Sequence of chain B:
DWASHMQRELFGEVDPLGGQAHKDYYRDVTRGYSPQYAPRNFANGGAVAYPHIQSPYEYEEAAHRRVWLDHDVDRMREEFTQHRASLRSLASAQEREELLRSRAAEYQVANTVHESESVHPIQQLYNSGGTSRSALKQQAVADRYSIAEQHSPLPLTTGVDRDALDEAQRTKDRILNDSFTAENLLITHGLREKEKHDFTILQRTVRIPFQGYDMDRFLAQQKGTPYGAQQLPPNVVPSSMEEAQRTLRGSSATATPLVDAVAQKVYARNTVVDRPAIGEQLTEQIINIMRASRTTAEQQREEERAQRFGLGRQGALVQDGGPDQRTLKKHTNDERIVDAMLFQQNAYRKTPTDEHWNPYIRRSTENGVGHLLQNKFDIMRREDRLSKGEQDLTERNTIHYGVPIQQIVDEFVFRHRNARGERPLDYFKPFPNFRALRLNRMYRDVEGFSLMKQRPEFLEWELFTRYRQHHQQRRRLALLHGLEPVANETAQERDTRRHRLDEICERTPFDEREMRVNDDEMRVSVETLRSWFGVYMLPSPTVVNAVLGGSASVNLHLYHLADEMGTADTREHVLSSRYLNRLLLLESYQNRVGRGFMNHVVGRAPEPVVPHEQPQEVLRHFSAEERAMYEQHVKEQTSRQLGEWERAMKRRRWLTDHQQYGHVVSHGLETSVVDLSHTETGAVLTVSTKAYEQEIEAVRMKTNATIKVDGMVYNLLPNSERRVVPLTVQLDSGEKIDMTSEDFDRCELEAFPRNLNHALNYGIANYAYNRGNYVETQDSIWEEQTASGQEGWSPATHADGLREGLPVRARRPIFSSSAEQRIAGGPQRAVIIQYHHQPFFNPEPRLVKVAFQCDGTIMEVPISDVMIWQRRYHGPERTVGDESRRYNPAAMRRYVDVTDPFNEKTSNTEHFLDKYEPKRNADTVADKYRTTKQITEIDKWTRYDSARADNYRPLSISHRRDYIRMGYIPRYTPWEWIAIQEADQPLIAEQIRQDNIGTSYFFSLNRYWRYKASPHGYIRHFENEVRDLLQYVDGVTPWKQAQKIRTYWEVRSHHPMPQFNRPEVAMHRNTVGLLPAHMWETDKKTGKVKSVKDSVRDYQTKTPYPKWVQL

Sequence of chain A:
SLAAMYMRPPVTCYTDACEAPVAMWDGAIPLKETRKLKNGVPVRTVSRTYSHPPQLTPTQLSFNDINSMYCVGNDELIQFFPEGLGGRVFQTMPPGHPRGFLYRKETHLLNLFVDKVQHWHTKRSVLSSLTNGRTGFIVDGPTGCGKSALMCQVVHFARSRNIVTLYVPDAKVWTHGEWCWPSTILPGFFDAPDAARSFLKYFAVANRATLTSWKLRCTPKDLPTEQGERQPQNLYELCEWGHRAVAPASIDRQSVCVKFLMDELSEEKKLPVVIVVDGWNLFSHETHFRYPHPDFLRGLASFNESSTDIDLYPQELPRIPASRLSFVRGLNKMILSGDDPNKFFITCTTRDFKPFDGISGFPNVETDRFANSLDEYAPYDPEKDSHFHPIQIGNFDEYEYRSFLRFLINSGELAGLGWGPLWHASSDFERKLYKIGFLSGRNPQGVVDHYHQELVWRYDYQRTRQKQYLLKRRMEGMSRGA

The following describes two proteins that form a bound complex.

Contacts between the two chains:
Residue V1135 in chain B contacts residue Y321 in chain A (closest heavy-atom distance 4.3 Å).
Residue V1135 in chain B is in contact with residue L320 in chain A (closest heavy-atom distance 3.7 Å).
Residue R1139 in chain B interacts with residue N312 in chain A (closest heavy-atom distance 2.9 Å).
Residue R1139 in chain B is in contact with residue D319 in chain A (closest heavy-atom distance 3.2 Å).
Residue H1138 in chain B interacts with residue D319 in chain A (closest heavy-atom distance 3.3 Å).
Residue A1136 in chain B is in contact with residue L320 in chain A (closest heavy-atom distance 4.0 Å).
Residue H1138 in chain B interacts with residue F311 in chain A (closest heavy-atom distance 4.1 Å).
Residue R1139 in chain B contacts residue T316 in chain A (closest heavy-atom distance 2.8 Å).
Residue R1139 in chain B contacts residue D317 in chain A (closest heavy-atom distance 4.8 Å).
Residue H1138 in chain B interacts with residue L320 in chain A (closest heavy-atom distance 4.5 Å).
Residue V1135 in chain B contacts residue D319 in chain A (closest heavy-atom distance 4.7 Å).
Residue R1139 in chain B is in contact with residue F311 in chain A (closest heavy-atom distance 3.2 Å).
Residue T1141 in chain B contacts residue N312 in chain A (closest heavy-atom distance 3.1 Å).
Residue R1139 in chain B interacts with residue L320 in chain A (closest heavy-atom distance 3.7 Å).